Sequence of protein 2:
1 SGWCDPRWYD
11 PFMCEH

Residue-level contacts at the interface:
Residue H131 in protein 1 contacts residue W8 in protein 2 (closest heavy-atom distance 3.9 Å).
Residue L60 in protein 1 interacts with residue D10 in protein 2 (closest heavy-atom distance 3.8 Å).
Residue Y98 in protein 1 interacts with residue M13 in protein 2 (closest heavy-atom distance 3.5 Å).
Residue F61 in protein 1 contacts residue F12 in protein 2 (closest heavy-atom distance 3.5 Å).
Residue D95 in protein 1 is in contact with residue E15 in protein 2 (closest heavy-atom distance 4.1 Å).
Residue K125 in protein 1 interacts with residue F12 in protein 2 (closest heavy-atom distance 3.4 Å).
Residue Y98 in protein 1 interacts with residue C14 in protein 2 (closest heavy-atom distance 4.6 Å).
Residue L126 in protein 1 is in contact with residue F12 in protein 2 (closest heavy-atom distance 3.2 Å).
Residue Y98 in protein 1 contacts residue F12 in protein 2 (closest heavy-atom distance 3.6 Å).
Residue S129 in protein 1 contacts residue D10 in protein 2 (closest heavy-atom distance 3.4 Å).
Residue S127 in protein 1 interacts with residue D10 in protein 2 (closest heavy-atom distance 2.8 Å).
Residue H131 in protein 1 contacts residue D10 in protein 2 (closest heavy-atom distance 5.0 Å).
Residue L60 in protein 1 is in contact with residue M13 in protein 2 (closest heavy-atom distance 3.1 Å).
Residue H62 in protein 1 contacts residue F12 in protein 2 (closest heavy-atom distance 3.3 Å).
Residue Y98 in protein 1 interacts with residue E15 in protein 2 (closest heavy-atom distance 4.2 Å).
Residue S127 in protein 1 contacts residue F12 in protein 2 (closest heavy-atom distance 3.4 Å).
Residue L60 in protein 1 interacts with residue F12 in protein 2 (closest heavy-atom distance 3.5 Å).
Residue H131 in protein 1 is in contact with residue Y9 in protein 2 (closest heavy-atom distance 3.8 Å).

Sequence of protein 1:
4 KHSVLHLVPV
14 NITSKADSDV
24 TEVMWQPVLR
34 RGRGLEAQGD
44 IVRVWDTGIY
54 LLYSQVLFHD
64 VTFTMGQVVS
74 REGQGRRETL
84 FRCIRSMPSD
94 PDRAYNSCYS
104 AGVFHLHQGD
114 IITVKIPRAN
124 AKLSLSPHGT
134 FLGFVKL

This data describes a binding interaction between two proteins.